Sequence of chain A:
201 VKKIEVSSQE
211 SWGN

Sequence of chain B:
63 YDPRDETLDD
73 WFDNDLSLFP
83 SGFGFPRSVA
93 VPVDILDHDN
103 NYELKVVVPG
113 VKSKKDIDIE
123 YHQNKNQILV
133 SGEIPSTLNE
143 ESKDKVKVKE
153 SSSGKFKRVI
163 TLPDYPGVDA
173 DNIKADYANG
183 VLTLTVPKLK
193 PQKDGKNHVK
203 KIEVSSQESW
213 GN

Residue-level contacts at the interface:
Residue E210 in chain B is in contact with residue W212 in chain A (closest heavy-atom distance 4.0 Å).
Residue E210 in chain B contacts residue G213 in chain A (closest heavy-atom distance 3.9 Å).
Residue N214 in chain B interacts with residue E210 in chain A (closest heavy-atom distance 3.1 Å).
Residue N214 in chain B interacts with residue N214 in chain A (closest heavy-atom distance 4.2 Å).
Residue S211 in chain B contacts residue G213 in chain A (closest heavy-atom distance 3.7 Å).
Residue E210 in chain B is in contact with residue S211 in chain A (closest heavy-atom distance 3.0 Å).
Residue W212 in chain B contacts residue N214 in chain A (closest heavy-atom distance 3.1 Å).
Residue S211 in chain B interacts with residue N214 in chain A (closest heavy-atom distance 3.2 Å).
Residue G213 in chain B interacts with residue G213 in chain A (closest heavy-atom distance 4.2 Å).
Residue N214 in chain B contacts residue S211 in chain A (closest heavy-atom distance 3.4 Å).
Residue N214 in chain B is in contact with residue W212 in chain A (closest heavy-atom distance 3.6 Å).
Residue G213 in chain B contacts residue N214 in chain A (closest heavy-atom distance 4.7 Å).
Residue W212 in chain B contacts residue G213 in chain A (closest heavy-atom distance 4.0 Å).
Residue N214 in chain B interacts with residue G213 in chain A (closest heavy-atom distance 3.0 Å).
Residue S211 in chain B interacts with residue W212 in chain A (closest heavy-atom distance 3.6 Å).

The following describes two proteins that form a bound complex.